Sequence of protein 1:
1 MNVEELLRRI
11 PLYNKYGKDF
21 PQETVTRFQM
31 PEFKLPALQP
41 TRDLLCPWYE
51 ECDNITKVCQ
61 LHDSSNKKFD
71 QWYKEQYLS

Contacts between the two chains:
Residue R39 in protein 2 interacts with residue I55 in protein 1 (closest heavy-atom distance 3.4 Å).
Residue V108 in protein 2 interacts with residue Y13 in protein 1 (closest heavy-atom distance 2.9 Å).
Residue D57 in protein 2 interacts with residue L38 in protein 1 (closest heavy-atom distance 3.2 Å).
Residue A107 in protein 2 contacts residue Y13 in protein 1 (closest heavy-atom distance 3.2 Å).
Residue I106 in protein 2 contacts residue N14 in protein 1 (closest heavy-atom distance 3.1 Å).
Residue Q78 in protein 2 contacts residue T26 in protein 1 (closest heavy-atom distance 3.6 Å).
Residue L173 in protein 2 contacts residue L6 in protein 1 (closest heavy-atom distance 3.8 Å).
Residue S105 in protein 2 contacts residue K15 in protein 1 (closest heavy-atom distance 3.6 Å).
Residue V42 in protein 2 is in contact with residue W48 in protein 1 (closest heavy-atom distance 4.1 Å).
Residue Q78 in protein 2 interacts with residue V25 in protein 1 (closest heavy-atom distance 3.5 Å).
Residue D99 in protein 2 contacts residue Y16 in protein 1 (closest heavy-atom distance 2.7 Å).
Residue I106 in protein 2 is in contact with residue K15 in protein 1 (closest heavy-atom distance 2.5 Å).
Residue M43 in protein 2 is in contact with residue E51 in protein 1 (closest heavy-atom distance 4.1 Å).
Residue T71 in protein 2 is in contact with residue P31 in protein 1 (closest heavy-atom distance 3.6 Å).
Residue V89 in protein 2 contacts residue P21 in protein 1 (closest heavy-atom distance 3.6 Å).
Residue I106 in protein 2 contacts residue Y13 in protein 1 (closest heavy-atom distance 3.3 Å).
Residue N85 in protein 2 interacts with residue T24 in protein 1 (closest heavy-atom distance 3.1 Å).
Residue F50 in protein 2 interacts with residue T41 in protein 1 (closest heavy-atom distance 4.0 Å).
Residue R39 in protein 2 contacts residue E51 in protein 1 (closest heavy-atom distance 3.0 Å).
Residue F50 in protein 2 interacts with residue W48 in protein 1 (closest heavy-atom distance 3.9 Å).
Residue L117 in protein 2 is in contact with residue L7 in protein 1 (closest heavy-atom distance 3.8 Å).
Residue Q78 in protein 2 is in contact with residue F28 in protein 1 (closest heavy-atom distance 4.0 Å).
Residue Y118 in protein 2 contacts residue I10 in protein 1 (closest heavy-atom distance 4.1 Å).
Residue S74 in protein 2 is in contact with residue F28 in protein 1 (closest heavy-atom distance 3.6 Å).
Residue M43 in protein 2 is in contact with residue C52 in protein 1 (closest heavy-atom distance 3.8 Å).
Residue K110 in protein 2 interacts with residue Y13 in protein 1 (closest heavy-atom distance 3.3 Å).
Residue V98 in protein 2 contacts residue Y16 in protein 1 (closest heavy-atom distance 4.0 Å).
Residue F50 in protein 2 interacts with residue L45 in protein 1 (closest heavy-atom distance 3.3 Å).
Residue M43 in protein 2 is in contact with residue W48 in protein 1 (closest heavy-atom distance 4.0 Å).
Residue D57 in protein 2 contacts residue A37 in protein 1 (closest heavy-atom distance 3.8 Å).
Residue F50 in protein 2 contacts residue L44 in protein 1 (closest heavy-atom distance 4.0 Å).
Residue I36 in protein 2 is in contact with residue V58 in protein 1 (closest heavy-atom distance 4.2 Å).
Residue I68 in protein 2 is in contact with residue F33 in protein 1 (closest heavy-atom distance 3.4 Å).
Residue A67 in protein 2 contacts residue F33 in protein 1 (closest heavy-atom distance 3.7 Å).
Residue T71 in protein 2 is in contact with residue F33 in protein 1 (closest heavy-atom distance 3.9 Å).
Residue L75 in protein 2 is in contact with residue F28 in protein 1 (closest heavy-atom distance 3.5 Å).
Residue L114 in protein 2 contacts residue I10 in protein 1 (closest heavy-atom distance 4.1 Å).
Residue L61 in protein 2 contacts residue P36 in protein 1 (closest heavy-atom distance 3.3 Å).
Residue V64 in protein 2 interacts with residue K34 in protein 1 (closest heavy-atom distance 3.8 Å).
Residue D28 in protein 2 interacts with residue H62 in protein 1 (closest heavy-atom distance 2.9 Å).
Residue Y118 in protein 2 interacts with residue L7 in protein 1 (closest heavy-atom distance 3.2 Å).
Residue L117 in protein 2 is in contact with residue V3 in protein 1 (closest heavy-atom distance 4.0 Å).
Residue D57 in protein 2 interacts with residue P36 in protein 1 (closest heavy-atom distance 4.0 Å).
Residue F92 in protein 2 interacts with residue Y16 in protein 1 (closest heavy-atom distance 3.8 Å).
Residue V64 in protein 2 is in contact with residue L35 in protein 1 (closest heavy-atom distance 3.6 Å).
Residue V121 in protein 2 is in contact with residue V3 in protein 1 (closest heavy-atom distance 4.0 Å).
Residue L82 in protein 2 is in contact with residue V25 in protein 1 (closest heavy-atom distance 3.5 Å).
Residue I166 in protein 2 interacts with residue V3 in protein 1 (closest heavy-atom distance 3.6 Å).
Residue F92 in protein 2 interacts with residue D19 in protein 1 (closest heavy-atom distance 3.1 Å).
Residue D99 in protein 2 contacts residue K15 in protein 1 (closest heavy-atom distance 3.7 Å).
Residue V108 in protein 2 interacts with residue L12 in protein 1 (closest heavy-atom distance 3.8 Å).
Residue F92 in protein 2 interacts with residue P21 in protein 1 (closest heavy-atom distance 3.6 Å).
Residue Y118 in protein 2 is in contact with residue L12 in protein 1 (closest heavy-atom distance 3.4 Å).
Residue H97 in protein 2 is in contact with residue Y16 in protein 1 (closest heavy-atom distance 2.7 Å).
Residue F92 in protein 2 interacts with residue F20 in protein 1 (closest heavy-atom distance 3.8 Å).
Residue Y125 in protein 2 contacts residue E4 in protein 1 (closest heavy-atom distance 3.7 Å).
Residue S46 in protein 2 interacts with residue W48 in protein 1 (closest heavy-atom distance 3.3 Å).
Residue V81 in protein 2 is in contact with residue V25 in protein 1 (closest heavy-atom distance 4.1 Å).
Residue V121 in protein 2 contacts residue E4 in protein 1 (closest heavy-atom distance 3.1 Å).
Residue V121 in protein 2 contacts residue L7 in protein 1 (closest heavy-atom distance 3.6 Å).

Sequence of protein 2:
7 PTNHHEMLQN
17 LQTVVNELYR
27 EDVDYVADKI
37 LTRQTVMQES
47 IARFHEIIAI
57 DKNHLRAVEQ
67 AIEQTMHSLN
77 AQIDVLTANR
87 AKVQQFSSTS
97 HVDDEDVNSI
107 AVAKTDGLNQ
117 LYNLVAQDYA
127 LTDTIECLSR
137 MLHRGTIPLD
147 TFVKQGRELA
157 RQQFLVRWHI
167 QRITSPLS

This data describes a binding interaction between two proteins.